Residue-level contacts at the interface:
Residue A115 in the second protein is in contact with residue R13 in the first protein (closest heavy-atom distance 2.8 Å).
Residue F139 in the second protein contacts residue I12 in the first protein (closest heavy-atom distance 3.9 Å).
Residue L144 in the second protein contacts residue K14 in the first protein (closest heavy-atom distance 3.5 Å).
Residue A46 in the second protein interacts with residue H11 in the first protein (closest heavy-atom distance 3.6 Å).
Residue M88 in the second protein contacts residue L5 in the first protein (closest heavy-atom distance 4.2 Å).
Residue A124 in the second protein contacts residue I12 in the first protein (closest heavy-atom distance 3.7 Å).
Residue I143 in the second protein contacts residue V8 in the first protein (closest heavy-atom distance 3.7 Å).
Residue L109 in the second protein contacts residue Q9 in the first protein (closest heavy-atom distance 3.0 Å).
Residue L109 in the second protein interacts with residue V8 in the first protein (closest heavy-atom distance 3.8 Å).
Residue L116 in the second protein contacts residue M16 in the first protein (closest heavy-atom distance 4.0 Å).
Residue K42 in the second protein interacts with residue V17 in the first protein (closest heavy-atom distance 3.4 Å).
Residue G113 in the second protein is in contact with residue L6 in the first protein (closest heavy-atom distance 3.6 Å).
Residue D114 in the second protein interacts with residue L6 in the first protein (closest heavy-atom distance 3.5 Å).
Residue A115 in the second protein contacts residue Q9 in the first protein (closest heavy-atom distance 3.5 Å).
Residue I143 in the second protein contacts residue K14 in the first protein (closest heavy-atom distance 2.8 Å).
Residue D114 in the second protein interacts with residue R13 in the first protein (closest heavy-atom distance 2.8 Å).
Residue I143 in the second protein interacts with residue K15 in the first protein (closest heavy-atom distance 4.1 Å).
Residue M88 in the second protein is in contact with residue N1 in the first protein (closest heavy-atom distance 3.5 Å).
Residue A46 in the second protein interacts with residue R7 in the first protein (closest heavy-atom distance 2.8 Å).
Residue L116 in the second protein is in contact with residue R13 in the first protein (closest heavy-atom distance 3.6 Å).
Residue G113 in the second protein interacts with residue L5 in the first protein (closest heavy-atom distance 4.1 Å).
Residue P47 in the second protein contacts residue A10 in the first protein (closest heavy-atom distance 3.4 Å).
Residue E120 in the second protein interacts with residue R13 in the first protein (closest heavy-atom distance 4.1 Å).
Residue L85 in the second protein contacts residue V8 in the first protein (closest heavy-atom distance 3.2 Å).
Residue Q145 in the second protein contacts residue K14 in the first protein (closest heavy-atom distance 3.2 Å).
Residue I50 in the second protein interacts with residue L6 in the first protein (closest heavy-atom distance 3.6 Å).
Residue W112 in the second protein contacts residue I2 in the first protein (closest heavy-atom distance 4.0 Å).
Residue L116 in the second protein contacts residue I12 in the first protein (closest heavy-atom distance 3.7 Å).
Residue L85 in the second protein interacts with residue S4 in the first protein (closest heavy-atom distance 4.1 Å).
Residue K87 in the second protein contacts residue S4 in the first protein (closest heavy-atom distance 3.5 Å).
Residue R41 in the second protein contacts residue K14 in the first protein (closest heavy-atom distance 3.7 Å).
Residue G44 in the second protein contacts residue K14 in the first protein (closest heavy-atom distance 3.6 Å).
Residue I108 in the second protein interacts with residue L5 in the first protein (closest heavy-atom distance 3.8 Å).
Residue I143 in the second protein contacts residue H11 in the first protein (closest heavy-atom distance 3.6 Å).
Residue H77 in the second protein contacts residue R7 in the first protein (closest heavy-atom distance 3.3 Å).
Residue M88 in the second protein is in contact with residue S4 in the first protein (closest heavy-atom distance 3.5 Å).
Residue S48 in the second protein interacts with residue L6 in the first protein (closest heavy-atom distance 4.1 Å).
Residue D80 in the second protein contacts residue H11 in the first protein (closest heavy-atom distance 2.7 Å).
Residue G113 in the second protein contacts residue Q9 in the first protein (closest heavy-atom distance 3.7 Å).
Residue D80 in the second protein contacts residue R7 in the first protein (closest heavy-atom distance 2.7 Å).
Residue R41 in the second protein interacts with residue R13 in the first protein (closest heavy-atom distance 3.7 Å).
Residue E84 in the second protein contacts residue S4 in the first protein (closest heavy-atom distance 3.0 Å).
Residue D51 in the second protein is in contact with residue R7 in the first protein (closest heavy-atom distance 4.1 Å).
Residue R41 in the second protein is in contact with residue V17 in the first protein (closest heavy-atom distance 3.7 Å).
Residue S49 in the second protein interacts with residue L6 in the first protein (closest heavy-atom distance 4.1 Å).
Residue D114 in the second protein interacts with residue Q9 in the first protein (closest heavy-atom distance 2.8 Å).
Residue S48 in the second protein contacts residue R7 in the first protein (closest heavy-atom distance 4.0 Å).
Residue A46 in the second protein is in contact with residue A10 in the first protein (closest heavy-atom distance 3.6 Å).
Residue L109 in the second protein contacts residue I12 in the first protein (closest heavy-atom distance 3.8 Å).
Residue Q145 in the second protein interacts with residue K15 in the first protein (closest heavy-atom distance 4.0 Å).
Residue F89 in the second protein is in contact with residue V8 in the first protein (closest heavy-atom distance 3.9 Å).
Residue H91 in the second protein interacts with residue N1 in the first protein (closest heavy-atom distance 3.5 Å).
Residue W112 in the second protein interacts with residue Q9 in the first protein (closest heavy-atom distance 2.8 Å).
Residue L144 in the second protein contacts residue H11 in the first protein (closest heavy-atom distance 3.5 Å).
Residue W112 in the second protein is in contact with residue L5 in the first protein (closest heavy-atom distance 3.6 Å).
Residue E120 in the second protein is in contact with residue M16 in the first protein (closest heavy-atom distance 3.6 Å).
Residue L45 in the second protein interacts with residue K14 in the first protein (closest heavy-atom distance 3.5 Å).
Residue Y38 in the second protein interacts with residue V17 in the first protein (closest heavy-atom distance 3.5 Å).
Residue L85 in the second protein interacts with residue R7 in the first protein (closest heavy-atom distance 3.8 Å).
Residue K87 in the second protein contacts residue N1 in the first protein (closest heavy-atom distance 3.4 Å).

These two protein chains interact to form a complex.

Sequence of the first protein:
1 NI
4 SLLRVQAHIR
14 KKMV

Sequence of the second protein:
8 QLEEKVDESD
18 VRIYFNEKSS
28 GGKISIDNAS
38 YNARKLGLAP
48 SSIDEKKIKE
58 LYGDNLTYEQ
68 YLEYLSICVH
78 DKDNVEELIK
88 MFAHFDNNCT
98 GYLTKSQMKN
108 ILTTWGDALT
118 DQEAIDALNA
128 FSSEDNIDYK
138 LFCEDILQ